Sequence of protein 1:
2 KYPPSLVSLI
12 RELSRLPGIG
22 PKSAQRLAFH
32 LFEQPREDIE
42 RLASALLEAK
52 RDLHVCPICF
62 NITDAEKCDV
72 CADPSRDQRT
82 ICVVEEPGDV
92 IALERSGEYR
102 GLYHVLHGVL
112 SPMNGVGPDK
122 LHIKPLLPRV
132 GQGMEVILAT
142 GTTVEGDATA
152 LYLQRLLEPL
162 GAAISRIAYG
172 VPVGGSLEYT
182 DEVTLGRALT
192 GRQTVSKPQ

This data describes a binding interaction between two proteins.

Sequence of protein 2:
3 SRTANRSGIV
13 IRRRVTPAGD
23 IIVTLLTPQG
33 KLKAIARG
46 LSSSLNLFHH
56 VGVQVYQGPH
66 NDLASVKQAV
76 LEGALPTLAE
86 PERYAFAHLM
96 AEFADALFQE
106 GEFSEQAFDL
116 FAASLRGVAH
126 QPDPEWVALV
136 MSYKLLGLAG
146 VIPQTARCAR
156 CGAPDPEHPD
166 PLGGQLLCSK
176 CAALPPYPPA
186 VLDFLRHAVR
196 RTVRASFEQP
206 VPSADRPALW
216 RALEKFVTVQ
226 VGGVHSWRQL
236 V

Contacts between the two chains:
Residue P81 in protein 2 interacts with residue R188 in protein 1 (closest heavy-atom distance 3.9 Å).
Residue N51 in protein 2 interacts with residue T144 in protein 1 (closest heavy-atom distance 3.3 Å).
Residue P19 in protein 2 interacts with residue G19 in protein 1 (closest heavy-atom distance 3.4 Å).
Residue P81 in protein 2 contacts residue D148 in protein 1 (closest heavy-atom distance 4.3 Å).
Residue P86 in protein 2 is in contact with residue Y153 in protein 1 (closest heavy-atom distance 4.2 Å).
Residue S231 in protein 2 contacts residue M114 in protein 1 (closest heavy-atom distance 3.4 Å).
Residue Q234 in protein 2 is in contact with residue G116 in protein 1 (closest heavy-atom distance 3.1 Å).
Residue A79 in protein 2 contacts residue V184 in protein 1 (closest heavy-atom distance 3.6 Å).
Residue L52 in protein 2 contacts residue V145 in protein 1 (closest heavy-atom distance 4.0 Å).
Residue E85 in protein 2 is in contact with residue A149 in protein 1 (closest heavy-atom distance 4.4 Å).
Residue F53 in protein 2 interacts with residue V145 in protein 1 (closest heavy-atom distance 3.1 Å).
Residue H93 in protein 2 contacts residue P113 in protein 1 (closest heavy-atom distance 2.5 Å).
Residue E85 in protein 2 contacts residue L152 in protein 1 (closest heavy-atom distance 4.3 Å).
Residue Q234 in protein 2 contacts residue N115 in protein 1 (closest heavy-atom distance 2.1 Å).
Residue Y89 in protein 2 interacts with residue L111 in protein 1 (closest heavy-atom distance 3.8 Å).
Residue L83 in protein 2 contacts residue V145 in protein 1 (closest heavy-atom distance 3.6 Å).
Residue Y89 in protein 2 interacts with residue E146 in protein 1 (closest heavy-atom distance 4.5 Å).
Residue E97 in protein 2 contacts residue M114 in protein 1 (closest heavy-atom distance 3.8 Å).
Residue L46 in protein 2 contacts residue Y180 in protein 1 (closest heavy-atom distance 4.4 Å).
Residue E97 in protein 2 interacts with residue P113 in protein 1 (closest heavy-atom distance 4.4 Å).
Residue L235 in protein 2 is in contact with residue M114 in protein 1 (closest heavy-atom distance 4.7 Å).
Residue Y89 in protein 2 contacts residue S112 in protein 1 (closest heavy-atom distance 2.4 Å).
Residue H93 in protein 2 contacts residue S112 in protein 1 (closest heavy-atom distance 1.9 Å).
Residue A84 in protein 2 contacts residue A149 in protein 1 (closest heavy-atom distance 3.0 Å).
Residue W232 in protein 2 interacts with residue M114 in protein 1 (closest heavy-atom distance 4.7 Å).
Residue L76 in protein 2 is in contact with residue D182 in protein 1 (closest heavy-atom distance 2.5 Å).
Residue S49 in protein 2 interacts with residue D182 in protein 1 (closest heavy-atom distance 3.0 Å).
Residue Y89 in protein 2 is in contact with residue A149 in protein 1 (closest heavy-atom distance 3.8 Å).
Residue L52 in protein 2 is in contact with residue E146 in protein 1 (closest heavy-atom distance 3.4 Å).
Residue A20 in protein 2 contacts residue G19 in protein 1 (closest heavy-atom distance 4.5 Å).
Residue F53 in protein 2 interacts with residue E146 in protein 1 (closest heavy-atom distance 4.2 Å).
Residue Q234 in protein 2 interacts with residue M114 in protein 1 (closest heavy-atom distance 4.0 Å).
Residue H93 in protein 2 interacts with residue L111 in protein 1 (closest heavy-atom distance 4.3 Å).
Residue S231 in protein 2 contacts residue N115 in protein 1 (closest heavy-atom distance 3.8 Å).
Residue P86 in protein 2 interacts with residue A149 in protein 1 (closest heavy-atom distance 3.7 Å).
Residue A84 in protein 2 interacts with residue V145 in protein 1 (closest heavy-atom distance 3.8 Å).
Residue P86 in protein 2 contacts residue L152 in protein 1 (closest heavy-atom distance 4.2 Å).
Residue A84 in protein 2 contacts residue D148 in protein 1 (closest heavy-atom distance 2.0 Å).
Residue H93 in protein 2 interacts with residue E146 in protein 1 (closest heavy-atom distance 2.9 Å).
Residue R14 in protein 2 contacts residue M114 in protein 1 (closest heavy-atom distance 4.5 Å).
Residue L76 in protein 2 interacts with residue E183 in protein 1 (closest heavy-atom distance 2.4 Å).
Residue L235 in protein 2 contacts residue N115 in protein 1 (closest heavy-atom distance 4.1 Å).
Residue L76 in protein 2 interacts with residue V184 in protein 1 (closest heavy-atom distance 3.9 Å).
Residue P19 in protein 2 contacts residue P18 in protein 1 (closest heavy-atom distance 2.6 Å).
Residue Y89 in protein 2 is in contact with residue V145 in protein 1 (closest heavy-atom distance 4.7 Å).
Residue L235 in protein 2 contacts residue P113 in protein 1 (closest heavy-atom distance 4.2 Å).
Residue H93 in protein 2 interacts with residue M114 in protein 1 (closest heavy-atom distance 4.2 Å).
Residue T18 in protein 2 contacts residue G19 in protein 1 (closest heavy-atom distance 4.5 Å).
Residue A84 in protein 2 interacts with residue L152 in protein 1 (closest heavy-atom distance 4.4 Å).
Residue L235 in protein 2 contacts residue G116 in protein 1 (closest heavy-atom distance 4.3 Å).
Residue P81 in protein 2 contacts residue V184 in protein 1 (closest heavy-atom distance 4.9 Å).